Sequence of chain A:
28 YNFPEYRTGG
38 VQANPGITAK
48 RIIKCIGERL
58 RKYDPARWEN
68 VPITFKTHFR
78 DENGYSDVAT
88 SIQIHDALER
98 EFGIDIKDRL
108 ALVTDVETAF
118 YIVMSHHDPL

This data describes a binding interaction between two proteins.

Sequence of chain B:
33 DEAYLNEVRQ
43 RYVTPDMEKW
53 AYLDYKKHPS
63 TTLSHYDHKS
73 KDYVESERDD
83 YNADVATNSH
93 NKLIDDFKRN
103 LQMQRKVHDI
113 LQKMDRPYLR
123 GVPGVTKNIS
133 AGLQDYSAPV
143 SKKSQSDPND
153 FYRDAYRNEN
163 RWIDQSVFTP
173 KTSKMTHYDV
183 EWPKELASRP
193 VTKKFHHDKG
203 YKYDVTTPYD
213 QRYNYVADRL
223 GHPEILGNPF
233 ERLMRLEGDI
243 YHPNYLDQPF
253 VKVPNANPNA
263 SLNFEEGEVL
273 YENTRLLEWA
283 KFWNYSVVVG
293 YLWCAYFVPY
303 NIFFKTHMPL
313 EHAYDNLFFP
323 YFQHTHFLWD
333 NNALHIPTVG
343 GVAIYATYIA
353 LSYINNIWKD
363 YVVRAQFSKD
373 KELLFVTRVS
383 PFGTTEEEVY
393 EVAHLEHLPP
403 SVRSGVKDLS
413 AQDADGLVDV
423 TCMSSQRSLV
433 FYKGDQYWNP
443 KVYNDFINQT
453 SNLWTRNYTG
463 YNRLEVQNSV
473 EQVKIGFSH

Contacts between the two chains:
Residue T128 in chain B is in contact with residue N41 in chain A (closest heavy-atom distance 4.3 Å).
Residue V127 in chain B is in contact with residue G43 in chain A (closest heavy-atom distance 2.7 Å).
Residue T128 in chain B is in contact with residue G43 in chain A (closest heavy-atom distance 4.9 Å).
Residue Y138 in chain B interacts with residue T71 in chain A (closest heavy-atom distance 3.7 Å).
Residue V127 in chain B interacts with residue P42 in chain A (closest heavy-atom distance 3.3 Å).
Residue V127 in chain B is in contact with residue I44 in chain A (closest heavy-atom distance 3.6 Å).
Residue T128 in chain B interacts with residue A40 in chain A (closest heavy-atom distance 3.8 Å).
Residue V127 in chain B contacts residue N41 in chain A (closest heavy-atom distance 3.6 Å).
Residue G126 in chain B is in contact with residue G43 in chain A (closest heavy-atom distance 3.5 Å).
Residue G126 in chain B is in contact with residue I44 in chain A (closest heavy-atom distance 4.3 Å).
Residue T128 in chain B interacts with residue P42 in chain A (closest heavy-atom distance 4.3 Å).
Residue G126 in chain B contacts residue K47 in chain A (closest heavy-atom distance 3.9 Å).